Contacts between the two chains:
Residue I358 in protein 1 is in contact with residue F327 in protein 2 (closest heavy-atom distance 3.8 Å).
Residue R136 in protein 1 interacts with residue G288 in protein 2 (closest heavy-atom distance 3.9 Å).
Residue D378 in protein 1 interacts with residue S335 in protein 2 (closest heavy-atom distance 3.0 Å).
Residue F370 in protein 1 interacts with residue Y445 in protein 2 (closest heavy-atom distance 3.8 Å).
Residue T368 in protein 1 contacts residue L441 in protein 2 (closest heavy-atom distance 4.3 Å).
Residue W366 in protein 1 is in contact with residue F451 in protein 2 (closest heavy-atom distance 3.4 Å).
Residue Y134 in protein 1 interacts with residue I315 in protein 2 (closest heavy-atom distance 3.5 Å).
Residue T307 in protein 1 is in contact with residue I319 in protein 2 (closest heavy-atom distance 3.8 Å).
Residue F370 in protein 1 interacts with residue I448 in protein 2 (closest heavy-atom distance 3.5 Å).
Residue W366 in protein 1 interacts with residue L413 in protein 2 (closest heavy-atom distance 4.2 Å).
Residue G376 in protein 1 contacts residue S335 in protein 2 (closest heavy-atom distance 3.3 Å).
Residue L381 in protein 1 contacts residue L330 in protein 2 (closest heavy-atom distance 4.5 Å).
Residue Y375 in protein 1 interacts with residue T439 in protein 2 (closest heavy-atom distance 4.5 Å).
Residue T369 in protein 1 interacts with residue N444 in protein 2 (closest heavy-atom distance 4.2 Å).
Residue T368 in protein 1 interacts with residue Y416 in protein 2 (closest heavy-atom distance 3.7 Å).
Residue L385 in protein 1 contacts residue L330 in protein 2 (closest heavy-atom distance 4.5 Å).
Residue R318 in protein 1 interacts with residue R311 in protein 2 (closest heavy-atom distance 3.8 Å).
Residue Q367 in protein 1 contacts residue T436 in protein 2 (closest heavy-atom distance 3.9 Å).
Residue M359 in protein 1 contacts residue Y445 in protein 2 (closest heavy-atom distance 3.5 Å).
Residue Q367 in protein 1 contacts residue R438 in protein 2 (closest heavy-atom distance 3.9 Å).
Residue P351 in protein 1 is in contact with residue G322 in protein 2 (closest heavy-atom distance 4.1 Å).
Residue Y375 in protein 1 is in contact with residue R438 in protein 2 (closest heavy-atom distance 3.7 Å).
Residue L381 in protein 1 interacts with residue S335 in protein 2 (closest heavy-atom distance 4.3 Å).
Residue G377 in protein 1 is in contact with residue L441 in protein 2 (closest heavy-atom distance 3.6 Å).
Residue W366 in protein 1 is in contact with residue Y416 in protein 2 (closest heavy-atom distance 3.6 Å).
Residue G377 in protein 1 interacts with residue S335 in protein 2 (closest heavy-atom distance 4.3 Å).
Residue M359 in protein 1 is in contact with residue L330 in protein 2 (closest heavy-atom distance 3.6 Å).
Residue G376 in protein 1 is in contact with residue E337 in protein 2 (closest heavy-atom distance 3.8 Å).
Residue P351 in protein 1 is in contact with residue V326 in protein 2 (closest heavy-atom distance 3.8 Å).
Residue Y375 in protein 1 is in contact with residue L441 in protein 2 (closest heavy-atom distance 4.2 Å).
Residue F370 in protein 1 contacts residue L441 in protein 2 (closest heavy-atom distance 4.0 Å).
Residue A355 in protein 1 interacts with residue L330 in protein 2 (closest heavy-atom distance 4.6 Å).
Residue A355 in protein 1 is in contact with residue F327 in protein 2 (closest heavy-atom distance 3.5 Å).
Residue Y134 in protein 1 contacts residue F308 in protein 2 (closest heavy-atom distance 3.4 Å).
Residue F362 in protein 1 is in contact with residue F451 in protein 2 (closest heavy-atom distance 3.9 Å).
Residue R318 in protein 1 interacts with residue I315 in protein 2 (closest heavy-atom distance 4.3 Å).
Residue A374 in protein 1 is in contact with residue E337 in protein 2 (closest heavy-atom distance 2.9 Å).
Residue G376 in protein 1 interacts with residue L441 in protein 2 (closest heavy-atom distance 4.2 Å).
Residue M359 in protein 1 contacts residue F327 in protein 2 (closest heavy-atom distance 4.1 Å).
Residue Y375 in protein 1 contacts residue E337 in protein 2 (closest heavy-atom distance 3.8 Å).
Residue T311 in protein 1 is in contact with residue I315 in protein 2 (closest heavy-atom distance 3.7 Å).
Residue F362 in protein 1 contacts residue I448 in protein 2 (closest heavy-atom distance 4.1 Å).
Residue Q367 in protein 1 interacts with residue R437 in protein 2 (closest heavy-atom distance 3.8 Å).
Residue Y134 in protein 1 contacts residue R311 in protein 2 (closest heavy-atom distance 4.6 Å).
Residue I315 in protein 1 contacts residue I315 in protein 2 (closest heavy-atom distance 3.5 Å).
Residue T369 in protein 1 is in contact with residue L441 in protein 2 (closest heavy-atom distance 3.4 Å).
Residue T311 in protein 1 is in contact with residue I319 in protein 2 (closest heavy-atom distance 3.1 Å).
Residue G376 in protein 1 is in contact with residue S336 in protein 2 (closest heavy-atom distance 3.3 Å).
Residue R136 in protein 1 is in contact with residue F291 in protein 2 (closest heavy-atom distance 3.2 Å).
Residue R136 in protein 1 contacts residue F292 in protein 2 (closest heavy-atom distance 3.2 Å).
Residue A355 in protein 1 is in contact with residue V326 in protein 2 (closest heavy-atom distance 3.6 Å).
Residue T368 in protein 1 is in contact with residue N444 in protein 2 (closest heavy-atom distance 2.6 Å).
Residue T319 in protein 1 contacts residue R311 in protein 2 (closest heavy-atom distance 3.3 Å).
Residue F370 in protein 1 contacts residue N444 in protein 2 (closest heavy-atom distance 3.5 Å).
Residue L381 in protein 1 contacts residue Y445 in protein 2 (closest heavy-atom distance 3.8 Å).
Residue P351 in protein 1 interacts with residue T323 in protein 2 (closest heavy-atom distance 4.1 Å).
Residue V352 in protein 1 contacts residue V326 in protein 2 (closest heavy-atom distance 4.4 Å).
Residue A133 in protein 1 interacts with residue F308 in protein 2 (closest heavy-atom distance 3.3 Å).
Residue Y134 in protein 1 contacts residue T312 in protein 2 (closest heavy-atom distance 2.8 Å).
Residue T369 in protein 1 is in contact with residue R438 in protein 2 (closest heavy-atom distance 3.9 Å).

Sequence of protein 1:
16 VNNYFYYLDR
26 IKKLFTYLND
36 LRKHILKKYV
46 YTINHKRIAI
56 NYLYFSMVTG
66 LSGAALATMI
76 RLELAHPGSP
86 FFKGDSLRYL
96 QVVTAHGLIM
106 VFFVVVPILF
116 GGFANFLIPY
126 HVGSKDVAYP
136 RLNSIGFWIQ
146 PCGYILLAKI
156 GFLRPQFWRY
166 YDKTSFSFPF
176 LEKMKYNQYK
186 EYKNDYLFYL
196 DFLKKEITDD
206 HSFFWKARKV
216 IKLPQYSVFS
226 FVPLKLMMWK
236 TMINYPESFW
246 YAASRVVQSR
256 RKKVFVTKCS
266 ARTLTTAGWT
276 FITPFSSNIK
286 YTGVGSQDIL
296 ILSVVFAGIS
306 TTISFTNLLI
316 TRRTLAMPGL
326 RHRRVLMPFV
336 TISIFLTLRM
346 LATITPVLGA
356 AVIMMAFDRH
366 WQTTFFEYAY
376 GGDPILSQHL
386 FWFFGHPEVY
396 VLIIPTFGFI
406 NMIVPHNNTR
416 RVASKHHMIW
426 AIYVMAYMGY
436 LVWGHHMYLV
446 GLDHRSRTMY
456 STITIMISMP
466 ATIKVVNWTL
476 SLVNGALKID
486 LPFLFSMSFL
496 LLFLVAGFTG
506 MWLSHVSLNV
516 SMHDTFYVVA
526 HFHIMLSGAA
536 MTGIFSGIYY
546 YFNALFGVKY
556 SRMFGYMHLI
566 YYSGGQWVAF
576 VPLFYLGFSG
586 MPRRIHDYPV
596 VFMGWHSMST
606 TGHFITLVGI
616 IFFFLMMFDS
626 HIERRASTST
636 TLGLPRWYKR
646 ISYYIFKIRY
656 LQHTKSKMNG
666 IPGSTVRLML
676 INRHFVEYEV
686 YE

This data describes a binding interaction between two proteins.

Sequence of protein 2:
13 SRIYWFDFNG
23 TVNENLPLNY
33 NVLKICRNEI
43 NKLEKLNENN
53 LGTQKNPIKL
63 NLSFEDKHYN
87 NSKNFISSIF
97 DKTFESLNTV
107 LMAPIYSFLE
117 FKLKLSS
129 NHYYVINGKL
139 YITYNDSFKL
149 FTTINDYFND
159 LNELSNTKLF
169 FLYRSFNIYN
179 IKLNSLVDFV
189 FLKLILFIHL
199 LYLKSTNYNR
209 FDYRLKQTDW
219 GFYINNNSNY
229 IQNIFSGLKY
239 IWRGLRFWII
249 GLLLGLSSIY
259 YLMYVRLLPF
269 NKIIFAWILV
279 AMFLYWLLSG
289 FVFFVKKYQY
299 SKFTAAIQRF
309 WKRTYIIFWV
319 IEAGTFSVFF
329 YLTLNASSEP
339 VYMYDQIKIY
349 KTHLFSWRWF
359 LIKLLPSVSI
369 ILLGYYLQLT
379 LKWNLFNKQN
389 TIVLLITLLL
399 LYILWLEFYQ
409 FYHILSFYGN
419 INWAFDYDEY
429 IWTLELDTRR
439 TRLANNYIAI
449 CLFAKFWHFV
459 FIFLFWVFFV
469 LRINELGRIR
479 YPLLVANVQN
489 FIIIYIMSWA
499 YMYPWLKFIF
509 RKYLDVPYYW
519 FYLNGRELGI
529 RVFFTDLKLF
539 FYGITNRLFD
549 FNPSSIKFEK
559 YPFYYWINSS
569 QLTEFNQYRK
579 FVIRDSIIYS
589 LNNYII